Interface contacts:
Residue M9 in the second protein contacts residue I3 in the first protein (closest heavy-atom distance 3.8 Å).
Residue I339 in the second protein contacts residue I3 in the first protein (closest heavy-atom distance 5.0 Å).
Residue F13 in the second protein is in contact with residue I3 in the first protein (closest heavy-atom distance 3.7 Å).
Residue V410 in the second protein interacts with residue T7 in the first protein (closest heavy-atom distance 4.7 Å).
Residue D10 in the second protein is in contact with residue I3 in the first protein (closest heavy-atom distance 3.7 Å).
Residue L395 in the second protein is in contact with residue G5 in the first protein (closest heavy-atom distance 4.9 Å).
Residue P396 in the second protein contacts residue T6 in the first protein (closest heavy-atom distance 4.7 Å).
Residue Y402 in the second protein interacts with residue T7 in the first protein (closest heavy-atom distance 3.6 Å).
Residue Y356 in the second protein is in contact with residue I3 in the first protein (closest heavy-atom distance 3.9 Å).
Residue I339 in the second protein interacts with residue N2 in the first protein (closest heavy-atom distance 4.5 Å).
Residue R336 in the second protein is in contact with residue F1 in the first protein (closest heavy-atom distance 3.2 Å).
Residue D412 in the second protein contacts residue T6 in the first protein (closest heavy-atom distance 3.2 Å).
Residue P396 in the second protein interacts with residue G5 in the first protein (closest heavy-atom distance 3.6 Å).
Residue V410 in the second protein is in contact with residue T6 in the first protein (closest heavy-atom distance 4.7 Å).
Residue P397 in the second protein contacts residue G5 in the first protein (closest heavy-atom distance 4.3 Å).
Residue P337 in the second protein interacts with residue F1 in the first protein (closest heavy-atom distance 4.2 Å).
Residue I339 in the second protein is in contact with residue F1 in the first protein (closest heavy-atom distance 3.6 Å).
Residue V410 in the second protein is in contact with residue Y8 in the first protein (closest heavy-atom distance 3.9 Å).
Residue Y402 in the second protein interacts with residue Y8 in the first protein (closest heavy-atom distance 4.8 Å).
Residue L405 in the second protein is in contact with residue T7 in the first protein (closest heavy-atom distance 4.6 Å).
Residue D10 in the second protein is in contact with residue N2 in the first protein (closest heavy-atom distance 3.9 Å).
Residue P396 in the second protein contacts residue T7 in the first protein (closest heavy-atom distance 3.7 Å).
Residue M394 in the second protein is in contact with residue N2 in the first protein (closest heavy-atom distance 4.9 Å).
Residue D10 in the second protein interacts with residue V4 in the first protein (closest heavy-atom distance 3.4 Å).
Residue K341 in the second protein interacts with residue T6 in the first protein (closest heavy-atom distance 4.2 Å).
Residue D412 in the second protein is in contact with residue G5 in the first protein (closest heavy-atom distance 3.7 Å).
Residue D412 in the second protein is in contact with residue V4 in the first protein (closest heavy-atom distance 4.5 Å).
Residue M9 in the second protein interacts with residue V4 in the first protein (closest heavy-atom distance 4.7 Å).
Residue M394 in the second protein contacts residue G5 in the first protein (closest heavy-atom distance 4.4 Å).
Residue M394 in the second protein is in contact with residue I3 in the first protein (closest heavy-atom distance 3.3 Å).

Sequence of the second protein:
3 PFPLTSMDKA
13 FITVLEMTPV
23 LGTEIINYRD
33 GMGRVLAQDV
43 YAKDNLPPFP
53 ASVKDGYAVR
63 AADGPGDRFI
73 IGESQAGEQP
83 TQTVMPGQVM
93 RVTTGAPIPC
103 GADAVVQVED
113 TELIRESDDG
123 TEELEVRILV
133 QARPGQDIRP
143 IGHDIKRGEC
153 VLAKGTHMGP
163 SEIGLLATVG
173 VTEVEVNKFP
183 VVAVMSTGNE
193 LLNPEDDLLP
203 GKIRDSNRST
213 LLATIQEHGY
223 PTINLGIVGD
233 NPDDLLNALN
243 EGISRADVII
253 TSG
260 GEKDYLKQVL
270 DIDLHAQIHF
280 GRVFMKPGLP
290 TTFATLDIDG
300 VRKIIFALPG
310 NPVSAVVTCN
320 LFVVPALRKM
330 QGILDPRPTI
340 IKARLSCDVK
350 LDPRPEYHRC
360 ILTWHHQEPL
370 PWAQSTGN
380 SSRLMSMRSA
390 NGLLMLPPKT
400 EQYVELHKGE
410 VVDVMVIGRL

Sequence of the first protein:
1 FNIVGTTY

This data describes a binding interaction between two proteins.